Sequence of protein 1:
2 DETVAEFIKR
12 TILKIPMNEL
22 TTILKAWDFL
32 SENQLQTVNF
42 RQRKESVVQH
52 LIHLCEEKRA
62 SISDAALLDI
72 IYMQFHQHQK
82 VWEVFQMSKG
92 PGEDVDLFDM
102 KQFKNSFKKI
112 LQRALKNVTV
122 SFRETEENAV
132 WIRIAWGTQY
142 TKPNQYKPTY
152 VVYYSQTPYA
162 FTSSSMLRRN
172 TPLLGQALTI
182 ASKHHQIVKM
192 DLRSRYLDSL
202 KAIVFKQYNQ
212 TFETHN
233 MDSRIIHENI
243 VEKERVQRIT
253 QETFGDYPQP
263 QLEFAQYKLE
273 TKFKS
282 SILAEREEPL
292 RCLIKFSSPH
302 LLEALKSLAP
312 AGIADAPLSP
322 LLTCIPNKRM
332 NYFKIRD

This data describes a binding interaction between two proteins.

Sequence of protein 2:
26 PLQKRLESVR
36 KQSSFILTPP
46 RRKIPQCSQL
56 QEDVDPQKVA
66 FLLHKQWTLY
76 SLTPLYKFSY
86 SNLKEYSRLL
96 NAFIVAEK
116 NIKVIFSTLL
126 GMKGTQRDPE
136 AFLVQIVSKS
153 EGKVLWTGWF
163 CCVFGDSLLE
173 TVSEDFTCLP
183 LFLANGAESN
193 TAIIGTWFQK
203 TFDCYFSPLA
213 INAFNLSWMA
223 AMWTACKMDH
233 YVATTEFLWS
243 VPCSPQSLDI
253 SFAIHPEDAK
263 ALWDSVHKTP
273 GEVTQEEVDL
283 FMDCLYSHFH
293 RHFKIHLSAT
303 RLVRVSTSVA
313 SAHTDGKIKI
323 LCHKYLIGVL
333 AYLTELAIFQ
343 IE

Contacts between the two chains:
Residue L302 in protein 1 interacts with residue L250 in protein 2 (closest heavy-atom distance 3.9 Å).
Residue L323 in protein 1 interacts with residue F295 in protein 2 (closest heavy-atom distance 4.0 Å).
Residue R292 in protein 1 contacts residue H257 in protein 2 (closest heavy-atom distance 3.5 Å).
Residue I314 in protein 1 interacts with residue C245 in protein 2 (closest heavy-atom distance 4.1 Å).
Residue S320 in protein 1 is in contact with residue F295 in protein 2 (closest heavy-atom distance 3.9 Å).
Residue F275 in protein 1 is in contact with residue H290 in protein 2 (closest heavy-atom distance 3.7 Å).
Residue I295 in protein 1 is in contact with residue F291 in protein 2 (closest heavy-atom distance 3.8 Å).
Residue L309 in protein 1 interacts with residue I297 in protein 2 (closest heavy-atom distance 4.1 Å).
Residue L291 in protein 1 is in contact with residue D260 in protein 2 (closest heavy-atom distance 3.5 Å).
Residue F275 in protein 1 contacts residue C286 in protein 2 (closest heavy-atom distance 4.0 Å).
Residue L294 in protein 1 contacts residue A255 in protein 2 (closest heavy-atom distance 3.0 Å).
Residue S299 in protein 1 is in contact with residue S249 in protein 2 (closest heavy-atom distance 2.4 Å).
Residue E304 in protein 1 contacts residue Q248 in protein 2 (closest heavy-atom distance 4.2 Å).
Residue I283 in protein 1 is in contact with residue V268 in protein 2 (closest heavy-atom distance 4.0 Å).
Residue C293 in protein 1 is in contact with residue F254 in protein 2 (closest heavy-atom distance 4.1 Å).
Residue T273 in protein 1 interacts with residue H290 in protein 2 (closest heavy-atom distance 4.0 Å).
Residue A315 in protein 1 is in contact with residue I297 in protein 2 (closest heavy-atom distance 4.1 Å).
Residue L291 in protein 1 is in contact with residue H290 in protein 2 (closest heavy-atom distance 3.4 Å).
Residue I283 in protein 1 is in contact with residue C286 in protein 2 (closest heavy-atom distance 3.7 Å).
Residue R292 in protein 1 interacts with residue I256 in protein 2 (closest heavy-atom distance 4.0 Å).
Residue F297 in protein 1 interacts with residue I252 in protein 2 (closest heavy-atom distance 4.1 Å).
Residue L309 in protein 1 contacts residue V243 in protein 2 (closest heavy-atom distance 4.1 Å).
Residue K276 in protein 1 is in contact with residue R293 in protein 2 (closest heavy-atom distance 3.5 Å).
Residue K296 in protein 1 is in contact with residue I252 in protein 2 (closest heavy-atom distance 3.6 Å).
Residue A305 in protein 1 interacts with residue Q248 in protein 2 (closest heavy-atom distance 3.9 Å).
Residue I295 in protein 1 interacts with residue S253 in protein 2 (closest heavy-atom distance 3.4 Å).
Residue S298 in protein 1 contacts residue L250 in protein 2 (closest heavy-atom distance 3.5 Å).
Residue D316 in protein 1 contacts residue H298 in protein 2 (closest heavy-atom distance 3.0 Å).
Residue I295 in protein 1 interacts with residue F295 in protein 2 (closest heavy-atom distance 3.5 Å).
Residue S320 in protein 1 interacts with residue H294 in protein 2 (closest heavy-atom distance 2.8 Å).
Residue I314 in protein 1 contacts residue H298 in protein 2 (closest heavy-atom distance 3.1 Å).
Residue S298 in protein 1 interacts with residue D251 in protein 2 (closest heavy-atom distance 3.0 Å).
Residue L294 in protein 1 contacts residue S253 in protein 2 (closest heavy-atom distance 3.9 Å).
Residue R287 in protein 1 is in contact with residue A263 in protein 2 (closest heavy-atom distance 4.0 Å).
Residue T273 in protein 1 is in contact with residue H294 in protein 2 (closest heavy-atom distance 3.1 Å).
Residue K296 in protein 1 is in contact with residue D251 in protein 2 (closest heavy-atom distance 3.9 Å).
Residue F297 in protein 1 is in contact with residue D251 in protein 2 (closest heavy-atom distance 3.8 Å).
Residue P300 in protein 1 is in contact with residue S249 in protein 2 (closest heavy-atom distance 3.7 Å).
Residue I314 in protein 1 is in contact with residue P244 in protein 2 (closest heavy-atom distance 3.7 Å).
Residue F297 in protein 1 interacts with residue F295 in protein 2 (closest heavy-atom distance 3.9 Å).
Residue L284 in protein 1 is in contact with residue S267 in protein 2 (closest heavy-atom distance 3.6 Å).
Residue A315 in protein 1 is in contact with residue K296 in protein 2 (closest heavy-atom distance 3.3 Å).
Residue C293 in protein 1 is in contact with residue A255 in protein 2 (closest heavy-atom distance 3.5 Å).
Residue L323 in protein 1 is in contact with residue I297 in protein 2 (closest heavy-atom distance 4.0 Å).
Residue K296 in protein 1 interacts with residue S253 in protein 2 (closest heavy-atom distance 3.1 Å).
Residue L309 in protein 1 contacts residue C245 in protein 2 (closest heavy-atom distance 3.6 Å).
Residue S299 in protein 1 is in contact with residue L250 in protein 2 (closest heavy-atom distance 3.9 Å).
Residue I283 in protein 1 is in contact with residue L264 in protein 2 (closest heavy-atom distance 4.0 Å).
Residue D316 in protein 1 interacts with residue H292 in protein 2 (closest heavy-atom distance 3.5 Å).
Residue P290 in protein 1 contacts residue D260 in protein 2 (closest heavy-atom distance 3.7 Å).
Residue R287 in protein 1 contacts residue D260 in protein 2 (closest heavy-atom distance 3.1 Å).
Residue I314 in protein 1 contacts residue V243 in protein 2 (closest heavy-atom distance 3.8 Å).
Residue L294 in protein 1 interacts with residue F254 in protein 2 (closest heavy-atom distance 4.0 Å).
Residue D316 in protein 1 is in contact with residue K296 in protein 2 (closest heavy-atom distance 3.4 Å).
Residue A305 in protein 1 contacts residue S249 in protein 2 (closest heavy-atom distance 4.0 Å).
Residue Y269 in protein 1 is in contact with residue F295 in protein 2 (closest heavy-atom distance 4.1 Å).
Residue I283 in protein 1 interacts with residue S267 in protein 2 (closest heavy-atom distance 3.2 Å).
Residue K274 in protein 1 interacts with residue R293 in protein 2 (closest heavy-atom distance 3.8 Å).
Residue R292 in protein 1 contacts residue D260 in protein 2 (closest heavy-atom distance 3.3 Å).
Residue L284 in protein 1 is in contact with residue L264 in protein 2 (closest heavy-atom distance 3.8 Å).